Residue-level contacts at the interface:
Residue F355 in protein 1 interacts with residue F146 in protein 2 (closest heavy-atom distance 3.5 Å).
Residue H360 in protein 1 is in contact with residue S178 in protein 2 (closest heavy-atom distance 3.1 Å).
Residue Y555 in protein 1 is in contact with residue R192 in protein 2 (closest heavy-atom distance 2.3 Å).
Residue M558 in protein 1 interacts with residue A194 in protein 2 (closest heavy-atom distance 3.7 Å).
Residue L68 in protein 1 contacts residue Y142 in protein 2 (closest heavy-atom distance 3.5 Å).
Residue M558 in protein 1 contacts residue L290 in protein 2 (closest heavy-atom distance 3.6 Å).
Residue N559 in protein 1 is in contact with residue H214 in protein 2 (closest heavy-atom distance 2.9 Å).
Residue S319 in protein 1 is in contact with residue N27 in protein 2 (closest heavy-atom distance 2.8 Å).
Residue R584 in protein 1 interacts with residue W213 in protein 2 (closest heavy-atom distance 3.4 Å).
Residue T72 in protein 1 is in contact with residue Y142 in protein 2 (closest heavy-atom distance 3.5 Å).
Residue L68 in protein 1 interacts with residue S141 in protein 2 (closest heavy-atom distance 3.3 Å).
Residue M364 in protein 1 contacts residue P176 in protein 2 (closest heavy-atom distance 3.6 Å).
Residue D400 in protein 1 is in contact with residue Y19 in protein 2 (closest heavy-atom distance 3.1 Å).
Residue Y240 in protein 1 contacts residue A182 in protein 2 (closest heavy-atom distance 3.7 Å).
Residue D65 in protein 1 is in contact with residue I136 in protein 2 (closest heavy-atom distance 3.5 Å).
Residue M558 in protein 1 interacts with residue H214 in protein 2 (closest heavy-atom distance 3.1 Å).
Residue T356 in protein 1 interacts with residue L181 in protein 2 (closest heavy-atom distance 2.9 Å).
Residue L473 in protein 1 contacts residue P190 in protein 2 (closest heavy-atom distance 3.4 Å).
Residue R61 in protein 1 is in contact with residue Q132 in protein 2 (closest heavy-atom distance 3.4 Å).
Residue P44 in protein 1 interacts with residue A102 in protein 2 (closest heavy-atom distance 3.4 Å).
Residue L68 in protein 1 is in contact with residue I136 in protein 2 (closest heavy-atom distance 3.3 Å).
Residue W80 in protein 1 contacts residue P185 in protein 2 (closest heavy-atom distance 3.0 Å).
Residue N315 in protein 1 contacts residue Q22 in protein 2 (closest heavy-atom distance 2.9 Å).
Residue N559 in protein 1 interacts with residue G251 in protein 2 (closest heavy-atom distance 3.4 Å).
Residue M364 in protein 1 is in contact with residue D152 in protein 2 (closest heavy-atom distance 3.6 Å).
Residue L392 in protein 1 interacts with residue E147 in protein 2 (closest heavy-atom distance 3.7 Å).
Residue G362 in protein 1 interacts with residue Q151 in protein 2 (closest heavy-atom distance 3.3 Å).
Residue E318 in protein 1 is in contact with residue R30 in protein 2 (closest heavy-atom distance 3.1 Å).
Residue R584 in protein 1 contacts residue V212 in protein 2 (closest heavy-atom distance 3.7 Å).
Residue F519 in protein 1 interacts with residue V249 in protein 2 (closest heavy-atom distance 3.6 Å).
Residue Y373 in protein 1 contacts residue F146 in protein 2 (closest heavy-atom distance 3.5 Å).
Residue N315 in protein 1 contacts residue R30 in protein 2 (closest heavy-atom distance 2.3 Å).
Residue P44 in protein 1 interacts with residue H103 in protein 2 (closest heavy-atom distance 3.4 Å).
Residue L60 in protein 1 is in contact with residue Y94 in protein 2 (closest heavy-atom distance 3.4 Å).
Residue A556 in protein 1 contacts residue G191 in protein 2 (closest heavy-atom distance 2.9 Å).
Residue R396 in protein 1 interacts with residue P40 in protein 2 (closest heavy-atom distance 3.3 Å).
Residue F519 in protein 1 is in contact with residue R217 in protein 2 (closest heavy-atom distance 3.3 Å).
Residue M558 in protein 1 interacts with residue T193 in protein 2 (closest heavy-atom distance 3.6 Å).
Residue R61 in protein 1 is in contact with residue L129 in protein 2 (closest heavy-atom distance 2.9 Å).
Residue G393 in protein 1 is in contact with residue F146 in protein 2 (closest heavy-atom distance 3.6 Å).
Residue F53 in protein 1 interacts with residue G95 in protein 2 (closest heavy-atom distance 3.2 Å).
Residue F355 in protein 1 is in contact with residue L181 in protein 2 (closest heavy-atom distance 3.6 Å).
Residue R514 in protein 1 contacts residue R239 in protein 2 (closest heavy-atom distance 3.5 Å).
Residue D557 in protein 1 contacts residue G191 in protein 2 (closest heavy-atom distance 3.1 Å).
Residue R61 in protein 1 is in contact with residue Y133 in protein 2 (closest heavy-atom distance 3.3 Å).
Residue F358 in protein 1 interacts with residue L181 in protein 2 (closest heavy-atom distance 3.4 Å).
Residue F355 in protein 1 is in contact with residue T145 in protein 2 (closest heavy-atom distance 3.2 Å).
Residue P583 in protein 1 contacts residue H215 in protein 2 (closest heavy-atom distance 3.1 Å).
Residue P586 in protein 1 is in contact with residue H214 in protein 2 (closest heavy-atom distance 3.5 Å).
Residue L473 in protein 1 interacts with residue R192 in protein 2 (closest heavy-atom distance 3.4 Å).
Residue T72 in protein 1 interacts with residue S141 in protein 2 (closest heavy-atom distance 2.8 Å).
Residue P44 in protein 1 contacts residue P101 in protein 2 (closest heavy-atom distance 3.6 Å).
Residue P403 in protein 1 contacts residue Q22 in protein 2 (closest heavy-atom distance 3.4 Å).
Residue L75 in protein 1 interacts with residue A144 in protein 2 (closest heavy-atom distance 3.7 Å).
Residue A556 in protein 1 contacts residue R192 in protein 2 (closest heavy-atom distance 3.3 Å).
Residue G316 in protein 1 is in contact with residue R30 in protein 2 (closest heavy-atom distance 3.4 Å).
Residue L49 in protein 1 interacts with residue P99 in protein 2 (closest heavy-atom distance 3.3 Å).
Residue L521 in protein 1 contacts residue H215 in protein 2 (closest heavy-atom distance 3.5 Å).
Residue L49 in protein 1 is in contact with residue S98 in protein 2 (closest heavy-atom distance 3.4 Å).
Residue L49 in protein 1 interacts with residue T97 in protein 2 (closest heavy-atom distance 3.4 Å).

Sequence of protein 2:
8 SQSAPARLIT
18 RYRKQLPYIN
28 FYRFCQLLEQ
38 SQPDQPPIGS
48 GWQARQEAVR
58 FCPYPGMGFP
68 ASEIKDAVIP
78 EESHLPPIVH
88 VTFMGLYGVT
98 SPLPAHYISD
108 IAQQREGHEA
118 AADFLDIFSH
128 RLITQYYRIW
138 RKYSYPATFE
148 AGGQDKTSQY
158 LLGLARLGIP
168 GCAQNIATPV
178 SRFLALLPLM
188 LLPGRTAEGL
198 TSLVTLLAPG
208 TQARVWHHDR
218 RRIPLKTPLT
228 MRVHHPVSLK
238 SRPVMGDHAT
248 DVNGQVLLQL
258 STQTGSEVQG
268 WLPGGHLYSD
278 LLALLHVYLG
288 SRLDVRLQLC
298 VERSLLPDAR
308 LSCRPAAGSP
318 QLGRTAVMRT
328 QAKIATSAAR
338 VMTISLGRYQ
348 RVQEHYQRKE

Sequence of protein 1:
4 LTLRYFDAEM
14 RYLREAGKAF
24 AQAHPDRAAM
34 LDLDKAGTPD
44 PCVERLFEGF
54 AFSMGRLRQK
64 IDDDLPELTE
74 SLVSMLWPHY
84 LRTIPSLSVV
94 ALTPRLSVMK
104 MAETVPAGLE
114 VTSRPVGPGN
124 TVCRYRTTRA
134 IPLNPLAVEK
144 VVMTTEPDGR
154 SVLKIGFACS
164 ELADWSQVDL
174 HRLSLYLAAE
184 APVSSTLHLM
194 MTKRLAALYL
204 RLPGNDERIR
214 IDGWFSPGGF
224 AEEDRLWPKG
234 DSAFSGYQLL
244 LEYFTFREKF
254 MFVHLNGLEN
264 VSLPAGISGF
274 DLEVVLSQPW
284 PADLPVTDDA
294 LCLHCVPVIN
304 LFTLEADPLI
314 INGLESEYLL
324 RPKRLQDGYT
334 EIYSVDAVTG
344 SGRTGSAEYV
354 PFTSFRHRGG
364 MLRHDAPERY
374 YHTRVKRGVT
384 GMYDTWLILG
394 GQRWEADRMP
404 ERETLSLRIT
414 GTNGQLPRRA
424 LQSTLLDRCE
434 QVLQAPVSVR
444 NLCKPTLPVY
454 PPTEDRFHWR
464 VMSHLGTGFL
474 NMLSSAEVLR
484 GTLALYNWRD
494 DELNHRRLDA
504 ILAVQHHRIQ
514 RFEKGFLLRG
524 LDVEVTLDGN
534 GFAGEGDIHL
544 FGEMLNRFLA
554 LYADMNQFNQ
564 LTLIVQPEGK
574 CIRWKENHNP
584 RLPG

This data describes a binding interaction between two proteins.